Sequence of the first protein:
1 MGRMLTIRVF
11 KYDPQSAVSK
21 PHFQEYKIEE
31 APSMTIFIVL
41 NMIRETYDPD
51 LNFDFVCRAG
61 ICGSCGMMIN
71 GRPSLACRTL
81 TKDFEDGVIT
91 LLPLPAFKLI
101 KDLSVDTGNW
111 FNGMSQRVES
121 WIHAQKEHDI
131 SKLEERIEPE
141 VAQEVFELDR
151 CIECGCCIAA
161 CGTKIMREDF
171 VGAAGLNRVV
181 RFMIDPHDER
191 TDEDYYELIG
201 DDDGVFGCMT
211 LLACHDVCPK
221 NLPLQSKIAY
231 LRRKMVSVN

Contacts between the two chains:
Residue W103 in the second protein contacts residue I122 in the first protein (closest heavy-atom distance 3.3 Å).
Residue R109 in the second protein is in contact with residue P139 in the first protein (closest heavy-atom distance 3.1 Å).
Residue I136 in the second protein contacts residue E134 in the first protein (closest heavy-atom distance 2.9 Å).
Residue N508 in the second protein is in contact with residue D50 in the first protein (closest heavy-atom distance 3.1 Å).
Residue R510 in the second protein interacts with residue K101 in the first protein (closest heavy-atom distance 3.5 Å).
Residue F352 in the second protein is in contact with residue C77 in the first protein (closest heavy-atom distance 3.4 Å).
Residue R41 in the second protein interacts with residue C62 in the first protein (closest heavy-atom distance 2.7 Å).
Residue Y351 in the second protein is in contact with residue R78 in the first protein (closest heavy-atom distance 3.4 Å).
Residue S264 in the second protein is in contact with residue R58 in the first protein (closest heavy-atom distance 3.1 Å).
Residue G134 in the second protein interacts with residue R136 in the first protein (closest heavy-atom distance 3.4 Å).
Residue P515 in the second protein interacts with residue R44 in the first protein (closest heavy-atom distance 3.2 Å).
Residue R343 in the second protein contacts residue R150 in the first protein (closest heavy-atom distance 3.2 Å).
Residue V230 in the second protein is in contact with residue F55 in the first protein (closest heavy-atom distance 3.3 Å).
Residue R109 in the second protein contacts residue E135 in the first protein (closest heavy-atom distance 3.1 Å).
Residue N508 in the second protein contacts residue P49 in the first protein (closest heavy-atom distance 3.1 Å).
Residue R178 in the second protein interacts with residue V105 in the first protein (closest heavy-atom distance 3.2 Å).
Residue R41 in the second protein interacts with residue V56 in the first protein (closest heavy-atom distance 3.2 Å).
Residue A153 in the second protein is in contact with residue F146 in the first protein (closest heavy-atom distance 3.5 Å).
Residue Y322 in the second protein contacts residue P32 in the first protein (closest heavy-atom distance 3.4 Å).
Residue R41 in the second protein is in contact with residue S64 in the first protein (closest heavy-atom distance 3.2 Å).
Residue R178 in the second protein contacts residue D54 in the first protein (closest heavy-atom distance 3.2 Å).
Residue F464 in the second protein interacts with residue E45 in the first protein (closest heavy-atom distance 3.4 Å).
Residue K95 in the second protein is in contact with residue I130 in the first protein (closest heavy-atom distance 3.0 Å).
Residue A229 in the second protein contacts residue V56 in the first protein (closest heavy-atom distance 2.9 Å).
Residue N166 in the second protein interacts with residue S120 in the first protein (closest heavy-atom distance 2.6 Å).
Residue H133 in the second protein contacts residue R136 in the first protein (closest heavy-atom distance 2.7 Å).
Residue R98 in the second protein is in contact with residue K132 in the first protein (closest heavy-atom distance 3.1 Å).
Residue N57 in the second protein interacts with residue E134 in the first protein (closest heavy-atom distance 3.0 Å).
Residue R98 in the second protein contacts residue I130 in the first protein (closest heavy-atom distance 3.4 Å).
Residue R41 in the second protein contacts residue G63 in the first protein (closest heavy-atom distance 2.9 Å).
Residue V230 in the second protein is in contact with residue V56 in the first protein (closest heavy-atom distance 3.0 Å).
Residue R221 in the second protein is in contact with residue R58 in the first protein (closest heavy-atom distance 3.3 Å).
Residue L135 in the second protein is in contact with residue R136 in the first protein (closest heavy-atom distance 3.4 Å).
Residue R109 in the second protein interacts with residue A142 in the first protein (closest heavy-atom distance 3.4 Å).
Residue H158 in the second protein interacts with residue C151 in the first protein (closest heavy-atom distance 3.4 Å).
Residue G134 in the second protein is in contact with residue I137 in the first protein (closest heavy-atom distance 3.2 Å).
Residue F162 in the second protein interacts with residue C151 in the first protein (closest heavy-atom distance 3.4 Å).
Residue H512 in the second protein contacts residue D13 in the first protein (closest heavy-atom distance 3.0 Å).
Residue H158 in the second protein is in contact with residue D149 in the first protein (closest heavy-atom distance 3.2 Å).
Residue T152 in the second protein interacts with residue F146 in the first protein (closest heavy-atom distance 3.1 Å).
Residue R510 in the second protein interacts with residue N52 in the first protein (closest heavy-atom distance 3.2 Å).
Residue D177 in the second protein is in contact with residue N109 in the first protein (closest heavy-atom distance 2.9 Å).
Residue E651 in the second protein is in contact with residue L133 in the first protein (closest heavy-atom distance 3.3 Å).
Residue K40 in the second protein interacts with residue S115 in the first protein (closest heavy-atom distance 3.4 Å).
Residue H111 in the second protein interacts with residue P139 in the first protein (closest heavy-atom distance 3.2 Å).
Residue K40 in the second protein is in contact with residue E153 in the first protein (closest heavy-atom distance 2.9 Å).
Residue F131 in the second protein interacts with residue R136 in the first protein (closest heavy-atom distance 3.0 Å).
Residue R98 in the second protein contacts residue L133 in the first protein (closest heavy-atom distance 2.8 Å).
Residue N468 in the second protein interacts with residue E45 in the first protein (closest heavy-atom distance 3.1 Å).
Residue K170 in the second protein contacts residue W121 in the first protein (closest heavy-atom distance 3.4 Å).
Residue R41 in the second protein contacts residue E153 in the first protein (closest heavy-atom distance 2.4 Å).
Residue E651 in the second protein interacts with residue S131 in the first protein (closest heavy-atom distance 3.2 Å).
Residue H111 in the second protein interacts with residue E140 in the first protein (closest heavy-atom distance 3.1 Å).
Residue A513 in the second protein is in contact with residue N52 in the first protein (closest heavy-atom distance 2.9 Å).
Residue Y351 in the second protein contacts residue L80 in the first protein (closest heavy-atom distance 3.4 Å).
Residue T227 in the second protein interacts with residue R58 in the first protein (closest heavy-atom distance 3.0 Å).
Residue R41 in the second protein contacts residue T107 in the first protein (closest heavy-atom distance 3.4 Å).
Residue R98 in the second protein is in contact with residue E134 in the first protein (closest heavy-atom distance 3.2 Å).
Residue H133 in the second protein contacts residue E138 in the first protein (closest heavy-atom distance 3.3 Å).
Residue R510 in the second protein interacts with residue D50 in the first protein (closest heavy-atom distance 2.6 Å).

Sequence of the second protein:
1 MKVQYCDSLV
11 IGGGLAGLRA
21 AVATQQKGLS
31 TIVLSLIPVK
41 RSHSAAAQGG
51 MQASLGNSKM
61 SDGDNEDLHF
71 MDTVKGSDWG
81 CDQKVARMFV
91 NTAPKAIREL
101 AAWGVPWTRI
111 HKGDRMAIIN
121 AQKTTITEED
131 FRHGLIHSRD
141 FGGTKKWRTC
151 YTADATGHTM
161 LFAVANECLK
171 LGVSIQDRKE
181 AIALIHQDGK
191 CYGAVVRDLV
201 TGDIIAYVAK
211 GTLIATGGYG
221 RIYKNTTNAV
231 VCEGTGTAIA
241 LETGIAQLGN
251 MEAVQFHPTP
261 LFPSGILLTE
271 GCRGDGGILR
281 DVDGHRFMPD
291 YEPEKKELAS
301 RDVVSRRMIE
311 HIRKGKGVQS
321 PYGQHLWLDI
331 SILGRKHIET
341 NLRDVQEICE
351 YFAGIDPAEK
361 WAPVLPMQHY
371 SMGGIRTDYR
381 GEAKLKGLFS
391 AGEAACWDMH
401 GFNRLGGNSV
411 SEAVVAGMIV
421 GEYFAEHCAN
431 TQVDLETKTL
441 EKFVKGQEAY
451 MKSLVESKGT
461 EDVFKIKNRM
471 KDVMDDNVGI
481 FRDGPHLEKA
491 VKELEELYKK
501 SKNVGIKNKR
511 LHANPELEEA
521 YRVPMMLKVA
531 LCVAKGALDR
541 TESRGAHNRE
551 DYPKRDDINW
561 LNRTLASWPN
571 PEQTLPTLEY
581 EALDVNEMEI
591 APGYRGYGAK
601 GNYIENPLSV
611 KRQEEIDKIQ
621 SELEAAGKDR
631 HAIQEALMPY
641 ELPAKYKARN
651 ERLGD

This data describes a binding interaction between two proteins.